Contacts between the two chains:
Residue L454 in chain A interacts with residue W312 in chain B (closest heavy-atom distance 4.6 Å).
Residue N468 in chain A interacts with residue M314 in chain B (closest heavy-atom distance 3.4 Å).
Residue E455 in chain A interacts with residue W312 in chain B (closest heavy-atom distance 3.2 Å).
Residue S462 in chain A contacts residue T313 in chain B (closest heavy-atom distance 3.1 Å).
Residue G458 in chain A interacts with residue W312 in chain B (closest heavy-atom distance 3.4 Å).
Residue V463 in chain A contacts residue L317 in chain B (closest heavy-atom distance 3.6 Å).
Residue N468 in chain A contacts residue L317 in chain B (closest heavy-atom distance 4.9 Å).
Residue F470 in chain A is in contact with residue M314 in chain B (closest heavy-atom distance 3.6 Å).
Residue A461 in chain A interacts with residue T313 in chain B (closest heavy-atom distance 3.9 Å).
Residue G458 in chain A is in contact with residue T313 in chain B (closest heavy-atom distance 3.3 Å).
Residue N468 in chain A interacts with residue T313 in chain B (closest heavy-atom distance 3.3 Å).
Residue S462 in chain A interacts with residue L317 in chain B (closest heavy-atom distance 3.4 Å).
Residue M459 in chain A interacts with residue W312 in chain B (closest heavy-atom distance 3.4 Å).
Residue D464 in chain A interacts with residue L317 in chain B (closest heavy-atom distance 3.6 Å).

Sequence of chain A:
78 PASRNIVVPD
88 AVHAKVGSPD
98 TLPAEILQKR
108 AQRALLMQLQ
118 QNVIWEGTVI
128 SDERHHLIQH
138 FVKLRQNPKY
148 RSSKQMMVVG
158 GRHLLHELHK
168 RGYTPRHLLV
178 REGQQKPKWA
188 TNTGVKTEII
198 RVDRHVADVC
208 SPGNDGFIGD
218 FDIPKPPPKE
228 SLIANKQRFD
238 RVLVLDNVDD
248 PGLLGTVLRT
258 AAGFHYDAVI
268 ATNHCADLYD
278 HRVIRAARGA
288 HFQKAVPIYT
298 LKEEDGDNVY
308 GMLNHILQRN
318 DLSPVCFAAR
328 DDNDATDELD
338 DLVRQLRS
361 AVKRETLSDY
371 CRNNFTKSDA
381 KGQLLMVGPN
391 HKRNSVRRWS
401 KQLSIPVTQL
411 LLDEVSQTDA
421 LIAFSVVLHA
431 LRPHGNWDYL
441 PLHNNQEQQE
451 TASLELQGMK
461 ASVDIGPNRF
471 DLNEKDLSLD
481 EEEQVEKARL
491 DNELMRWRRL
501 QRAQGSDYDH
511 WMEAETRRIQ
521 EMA

These two protein chains interact to form a complex.

Sequence of chain B:
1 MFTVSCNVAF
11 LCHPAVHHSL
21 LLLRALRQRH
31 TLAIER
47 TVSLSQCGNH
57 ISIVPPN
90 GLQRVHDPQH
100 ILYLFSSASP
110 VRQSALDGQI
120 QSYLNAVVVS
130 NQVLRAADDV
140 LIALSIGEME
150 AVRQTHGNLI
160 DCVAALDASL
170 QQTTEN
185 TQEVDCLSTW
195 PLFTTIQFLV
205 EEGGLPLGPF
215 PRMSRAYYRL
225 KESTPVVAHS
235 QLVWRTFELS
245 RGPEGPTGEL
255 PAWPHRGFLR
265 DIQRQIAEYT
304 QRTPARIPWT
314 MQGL